These two protein chains interact to form a complex.

Sequence of chain A:
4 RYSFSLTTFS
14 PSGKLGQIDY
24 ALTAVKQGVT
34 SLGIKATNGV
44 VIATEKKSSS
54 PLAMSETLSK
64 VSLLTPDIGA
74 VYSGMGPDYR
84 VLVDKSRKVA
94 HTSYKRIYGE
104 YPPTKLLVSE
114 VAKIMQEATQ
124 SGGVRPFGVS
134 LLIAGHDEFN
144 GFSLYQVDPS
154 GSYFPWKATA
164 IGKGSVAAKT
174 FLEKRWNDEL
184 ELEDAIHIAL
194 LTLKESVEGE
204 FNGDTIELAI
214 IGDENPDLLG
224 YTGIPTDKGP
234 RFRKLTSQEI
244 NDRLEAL

Residue-level contacts at the interface:
Residue G126 in chain A contacts residue R131 in chain B (closest heavy-atom distance 2.7 Å).
Residue T60 in chain A interacts with residue Y155 in chain B (closest heavy-atom distance 3.3 Å).
Residue A27 in chain A interacts with residue G23 in chain B (closest heavy-atom distance 3.8 Å).
Residue G126 in chain A contacts residue A132 in chain B (closest heavy-atom distance 3.8 Å).
Residue Y23 in chain A is in contact with residue S20 in chain B (closest heavy-atom distance 3.1 Å).
Residue P80 in chain A interacts with residue G161 in chain B (closest heavy-atom distance 3.2 Å).
Residue L55 in chain A is in contact with residue Y166 in chain B (closest heavy-atom distance 3.6 Å).
Residue R83 in chain A interacts with residue Y163 in chain B (closest heavy-atom distance 3.7 Å).
Residue R128 in chain A is in contact with residue L25 in chain B (closest heavy-atom distance 4.0 Å).
Residue M57 in chain A contacts residue R46 in chain B (closest heavy-atom distance 3.4 Å).
Residue R83 in chain A interacts with residue K119 in chain B (closest heavy-atom distance 4.2 Å).
Residue R128 in chain A interacts with residue Q130 in chain B (closest heavy-atom distance 3.4 Å).
Residue M78 in chain A interacts with residue F19 in chain B (closest heavy-atom distance 3.9 Å).
Residue S53 in chain A interacts with residue E183 in chain B (closest heavy-atom distance 3.3 Å).
Residue R83 in chain A interacts with residue G161 in chain B (closest heavy-atom distance 3.1 Å).
Residue Q30 in chain A contacts residue E22 in chain B (closest heavy-atom distance 3.6 Å).
Residue T60 in chain A interacts with residue G165 in chain B (closest heavy-atom distance 3.8 Å).
Residue L55 in chain A interacts with residue E183 in chain B (closest heavy-atom distance 3.6 Å).
Residue P80 in chain A is in contact with residue A160 in chain B (closest heavy-atom distance 3.9 Å).
Residue M57 in chain A interacts with residue K167 in chain B (closest heavy-atom distance 3.6 Å).
Residue P80 in chain A is in contact with residue Q126 in chain B (closest heavy-atom distance 4.2 Å).
Residue Y23 in chain A contacts residue P21 in chain B (closest heavy-atom distance 2.9 Å).
Residue T26 in chain A is in contact with residue E22 in chain B (closest heavy-atom distance 3.4 Å).
Residue F130 in chain A is in contact with residue Q126 in chain B (closest heavy-atom distance 3.8 Å).
Residue M57 in chain A contacts residue Y155 in chain B (closest heavy-atom distance 3.8 Å).
Residue M57 in chain A contacts residue Y166 in chain B (closest heavy-atom distance 3.6 Å).
Residue Q20 in chain A is in contact with residue F19 in chain B (closest heavy-atom distance 3.3 Å).
Residue P129 in chain A is in contact with residue Q130 in chain B (closest heavy-atom distance 4.1 Å).
Residue T26 in chain A contacts residue P21 in chain B (closest heavy-atom distance 3.9 Å).
Residue V127 in chain A contacts residue Q130 in chain B (closest heavy-atom distance 3.6 Å).
Residue V84 in chain A contacts residue Q126 in chain B (closest heavy-atom distance 3.8 Å).
Residue P54 in chain A contacts residue E183 in chain B (closest heavy-atom distance 3.6 Å).
Residue R128 in chain A contacts residue T129 in chain B (closest heavy-atom distance 3.2 Å).
Residue P129 in chain A is in contact with residue F19 in chain B (closest heavy-atom distance 3.7 Å).
Residue D81 in chain A contacts residue Q126 in chain B (closest heavy-atom distance 3.7 Å).
Residue M57 in chain A interacts with residue I154 in chain B (closest heavy-atom distance 4.1 Å).
Residue L55 in chain A interacts with residue A168 in chain B (closest heavy-atom distance 3.8 Å).
Residue R83 in chain A interacts with residue N123 in chain B (closest heavy-atom distance 3.3 Å).
Residue A24 in chain A interacts with residue F19 in chain B (closest heavy-atom distance 4.1 Å).
Residue Q20 in chain A contacts residue I18 in chain B (closest heavy-atom distance 3.2 Å).
Residue R128 in chain A interacts with residue T17 in chain B (closest heavy-atom distance 4.1 Å).
Residue L55 in chain A is in contact with residue K167 in chain B (closest heavy-atom distance 3.1 Å).
Residue L55 in chain A interacts with residue T179 in chain B (closest heavy-atom distance 3.5 Å).
Residue A56 in chain A contacts residue G165 in chain B (closest heavy-atom distance 3.1 Å).
Residue L61 in chain A interacts with residue Y163 in chain B (closest heavy-atom distance 4.1 Å).
Residue F130 in chain A is in contact with residue Q130 in chain B (closest heavy-atom distance 3.1 Å).
Residue R83 in chain A contacts residue A122 in chain B (closest heavy-atom distance 3.2 Å).
Residue V127 in chain A contacts residue R131 in chain B (closest heavy-atom distance 3.7 Å).
Residue A56 in chain A contacts residue Y166 in chain B (closest heavy-atom distance 3.6 Å).
Residue R83 in chain A interacts with residue Y162 in chain B (closest heavy-atom distance 3.8 Å).
Residue D87 in chain A interacts with residue K119 in chain B (closest heavy-atom distance 3.5 Å).
Residue M57 in chain A contacts residue G165 in chain B (closest heavy-atom distance 3.3 Å).
Residue R128 in chain A interacts with residue I18 in chain B (closest heavy-atom distance 3.8 Å).
Residue P54 in chain A is in contact with residue K167 in chain B (closest heavy-atom distance 3.7 Å).
Residue R128 in chain A contacts residue F19 in chain B (closest heavy-atom distance 4.0 Å).
Residue Y23 in chain A is in contact with residue G23 in chain B (closest heavy-atom distance 3.6 Å).
Residue V84 in chain A is in contact with residue N123 in chain B (closest heavy-atom distance 3.0 Å).
Residue S52 in chain A interacts with residue Y162 in chain B (closest heavy-atom distance 3.9 Å).
Residue T26 in chain A interacts with residue G23 in chain B (closest heavy-atom distance 4.0 Å).
Residue P80 in chain A contacts residue Y162 in chain B (closest heavy-atom distance 3.7 Å).

Sequence of chain B:
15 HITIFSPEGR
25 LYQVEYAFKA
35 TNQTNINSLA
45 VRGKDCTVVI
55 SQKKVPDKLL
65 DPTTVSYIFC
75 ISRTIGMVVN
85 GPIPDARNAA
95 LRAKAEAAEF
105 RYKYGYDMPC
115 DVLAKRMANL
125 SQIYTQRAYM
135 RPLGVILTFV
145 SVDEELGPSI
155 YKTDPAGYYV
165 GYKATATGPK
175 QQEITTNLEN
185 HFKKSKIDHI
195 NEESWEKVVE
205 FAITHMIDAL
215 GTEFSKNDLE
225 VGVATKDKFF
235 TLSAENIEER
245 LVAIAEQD